Sequence of the first protein:
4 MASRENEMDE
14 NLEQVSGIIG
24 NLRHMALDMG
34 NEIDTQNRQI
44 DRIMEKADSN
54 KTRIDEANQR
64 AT

Interface contacts:
Residue F32 in the second protein is in contact with residue M32 in the first protein (closest heavy-atom distance 3.9 Å).
Residue V60 in the second protein contacts residue I57 in the first protein (closest heavy-atom distance 4.0 Å).
Residue L28 in the second protein is in contact with residue I22 in the first protein (closest heavy-atom distance 4.8 Å).
Residue F32 in the second protein is in contact with residue A29 in the first protein (closest heavy-atom distance 4.8 Å).
Residue L21 in the second protein interacts with residue L15 in the first protein (closest heavy-atom distance 3.8 Å).
Residue M35 in the second protein is in contact with residue M32 in the first protein (closest heavy-atom distance 4.0 Å).
Residue M35 in the second protein is in contact with residue I36 in the first protein (closest heavy-atom distance 4.0 Å).
Residue I25 in the second protein is in contact with residue V18 in the first protein (closest heavy-atom distance 3.7 Å).
Residue F32 in the second protein interacts with residue L25 in the first protein (closest heavy-atom distance 3.7 Å).
Residue L28 in the second protein interacts with residue L25 in the first protein (closest heavy-atom distance 4.0 Å).
Residue I25 in the second protein interacts with residue I22 in the first protein (closest heavy-atom distance 4.4 Å).
Residue I18 in the second protein is in contact with residue L15 in the first protein (closest heavy-atom distance 4.1 Å).
Residue F32 in the second protein contacts residue M28 in the first protein (closest heavy-atom distance 4.7 Å).

The following describes two proteins that form a bound complex.

Sequence of the second protein:
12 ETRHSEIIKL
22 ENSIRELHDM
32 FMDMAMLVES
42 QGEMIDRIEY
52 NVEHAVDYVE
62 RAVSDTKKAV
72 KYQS